Interface contacts:
Residue E85 in protein 2 contacts residue R120 in protein 1 (closest heavy-atom distance 2.7 Å).
Residue K46 in protein 2 contacts residue Q31 in protein 1 (closest heavy-atom distance 3.2 Å).
Residue T117 in protein 2 contacts residue V86 in protein 1 (closest heavy-atom distance 3.9 Å).
Residue I107 in protein 2 interacts with residue V97 in protein 1 (closest heavy-atom distance 3.8 Å).
Residue I82 in protein 2 is in contact with residue T117 in protein 1 (closest heavy-atom distance 3.7 Å).
Residue I28 in protein 2 interacts with residue V51 in protein 1 (closest heavy-atom distance 3.7 Å).
Residue K100 in protein 2 is in contact with residue I107 in protein 1 (closest heavy-atom distance 3.7 Å).
Residue V111 in protein 2 contacts residue L93 in protein 1 (closest heavy-atom distance 3.7 Å).
Residue A50 in protein 2 interacts with residue I28 in protein 1 (closest heavy-atom distance 3.4 Å).
Residue F54 in protein 2 interacts with residue L21 in protein 1 (closest heavy-atom distance 3.8 Å).
Residue D92 in protein 2 is in contact with residue M110 in protein 1 (closest heavy-atom distance 3.8 Å).
Residue M110 in protein 2 interacts with residue D92 in protein 1 (closest heavy-atom distance 3.5 Å).
Residue E43 in protein 2 contacts residue K34 in protein 1 (closest heavy-atom distance 3.0 Å).
Residue K100 in protein 2 interacts with residue G104 in protein 1 (closest heavy-atom distance 3.9 Å).
Residue L35 in protein 2 interacts with residue L44 in protein 1 (closest heavy-atom distance 3.8 Å).
Residue Y47 in protein 2 interacts with residue G32 in protein 1 (closest heavy-atom distance 3.5 Å).
Residue Q57 in protein 2 interacts with residue L21 in protein 1 (closest heavy-atom distance 3.7 Å).
Residue Y47 in protein 2 interacts with residue I114 in protein 1 (closest heavy-atom distance 3.4 Å).
Residue T117 in protein 2 interacts with residue K89 in protein 1 (closest heavy-atom distance 2.8 Å).
Residue G32 in protein 2 is in contact with residue Y47 in protein 1 (closest heavy-atom distance 3.7 Å).
Residue K34 in protein 2 contacts residue E43 in protein 1 (closest heavy-atom distance 2.8 Å).
Residue I28 in protein 2 contacts residue Y47 in protein 1 (closest heavy-atom distance 3.7 Å).
Residue Y47 in protein 2 contacts residue I28 in protein 1 (closest heavy-atom distance 3.7 Å).
Residue I28 in protein 2 contacts residue A50 in protein 1 (closest heavy-atom distance 3.7 Å).
Residue K89 in protein 2 contacts residue I114 in protein 1 (closest heavy-atom distance 3.9 Å).
Residue V97 in protein 2 interacts with residue I107 in protein 1 (closest heavy-atom distance 3.8 Å).
Residue K89 in protein 2 is in contact with residue E113 in protein 1 (closest heavy-atom distance 3.2 Å).
Residue K100 in protein 2 contacts residue E37 in protein 1 (closest heavy-atom distance 3.6 Å).
Residue L35 in protein 2 contacts residue Y47 in protein 1 (closest heavy-atom distance 3.8 Å).
Residue I114 in protein 2 interacts with residue Y47 in protein 1 (closest heavy-atom distance 3.3 Å).
Residue M110 in protein 2 contacts residue L93 in protein 1 (closest heavy-atom distance 3.8 Å).
Residue V121 in protein 2 contacts residue A58 in protein 1 (closest heavy-atom distance 3.9 Å).
Residue L35 in protein 2 is in contact with residue E43 in protein 1 (closest heavy-atom distance 3.8 Å).
Residue I107 in protein 2 contacts residue K100 in protein 1 (closest heavy-atom distance 3.7 Å).
Residue Y47 in protein 2 is in contact with residue V111 in protein 1 (closest heavy-atom distance 3.9 Å).
Residue V51 in protein 2 is in contact with residue I28 in protein 1 (closest heavy-atom distance 3.7 Å).
Residue T40 in protein 2 is in contact with residue L35 in protein 1 (closest heavy-atom distance 3.6 Å).
Residue L93 in protein 2 interacts with residue M110 in protein 1 (closest heavy-atom distance 3.7 Å).
Residue L90 in protein 2 is in contact with residue I114 in protein 1 (closest heavy-atom distance 3.7 Å).
Residue L44 in protein 2 contacts residue L35 in protein 1 (closest heavy-atom distance 3.8 Å).
Residue T38 in protein 2 is in contact with residue K100 in protein 1 (closest heavy-atom distance 3.5 Å).
Residue Q57 in protein 2 interacts with residue Q20 in protein 1 (closest heavy-atom distance 3.7 Å).
Residue F54 in protein 2 interacts with residue I28 in protein 1 (closest heavy-atom distance 3.6 Å).
Residue E113 in protein 2 is in contact with residue K89 in protein 1 (closest heavy-atom distance 3.1 Å).
Residue L21 in protein 2 is in contact with residue F54 in protein 1 (closest heavy-atom distance 3.5 Å).
Residue F54 in protein 2 is in contact with residue M25 in protein 1 (closest heavy-atom distance 3.5 Å).
Residue I28 in protein 2 is in contact with residue F54 in protein 1 (closest heavy-atom distance 3.7 Å).
Residue I82 in protein 2 interacts with residue R120 in protein 1 (closest heavy-atom distance 3.4 Å).
Residue I107 in protein 2 contacts residue A96 in protein 1 (closest heavy-atom distance 3.7 Å).
Residue L93 in protein 2 contacts residue I107 in protein 1 (closest heavy-atom distance 3.7 Å).
Residue V86 in protein 2 contacts residue T117 in protein 1 (closest heavy-atom distance 3.7 Å).
Residue E85 in protein 2 contacts residue T117 in protein 1 (closest heavy-atom distance 3.8 Å).
Residue I107 in protein 2 contacts residue L93 in protein 1 (closest heavy-atom distance 3.7 Å).
Residue E37 in protein 2 contacts residue K100 in protein 1 (closest heavy-atom distance 3.3 Å).
Residue Q20 in protein 2 is in contact with residue Q57 in protein 1 (closest heavy-atom distance 3.2 Å).
Residue A99 in protein 2 is in contact with residue K103 in protein 1 (closest heavy-atom distance 3.6 Å).
Residue V86 in protein 2 interacts with residue L118 in protein 1 (closest heavy-atom distance 3.6 Å).
Residue Q31 in protein 2 is in contact with residue K46 in protein 1 (closest heavy-atom distance 3.3 Å).
Residue K89 in protein 2 is in contact with residue T117 in protein 1 (closest heavy-atom distance 2.6 Å).
Residue E43 in protein 2 is in contact with residue L35 in protein 1 (closest heavy-atom distance 3.8 Å).

The following describes two proteins that form a bound complex.

Sequence of protein 1:
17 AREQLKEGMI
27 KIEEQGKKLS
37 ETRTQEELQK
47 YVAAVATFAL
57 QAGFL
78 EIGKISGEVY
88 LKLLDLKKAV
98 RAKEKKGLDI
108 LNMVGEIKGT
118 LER

Sequence of protein 2:
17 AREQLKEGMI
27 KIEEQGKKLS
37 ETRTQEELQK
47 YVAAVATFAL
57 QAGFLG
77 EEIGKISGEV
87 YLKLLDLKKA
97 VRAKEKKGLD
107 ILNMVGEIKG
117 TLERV